Sequence of protein 2:
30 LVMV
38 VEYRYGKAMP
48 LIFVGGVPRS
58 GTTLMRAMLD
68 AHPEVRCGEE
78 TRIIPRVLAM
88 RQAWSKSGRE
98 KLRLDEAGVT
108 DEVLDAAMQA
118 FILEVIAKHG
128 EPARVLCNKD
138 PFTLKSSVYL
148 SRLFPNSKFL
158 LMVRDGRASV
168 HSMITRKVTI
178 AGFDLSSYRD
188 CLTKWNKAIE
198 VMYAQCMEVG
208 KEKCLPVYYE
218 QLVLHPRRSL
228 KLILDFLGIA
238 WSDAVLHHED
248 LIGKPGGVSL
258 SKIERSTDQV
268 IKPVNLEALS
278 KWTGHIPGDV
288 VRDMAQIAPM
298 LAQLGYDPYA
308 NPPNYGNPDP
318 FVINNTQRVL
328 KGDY

Interface contacts:
Residue L99 in protein 2 contacts residue I260 in protein 1 (closest heavy-atom distance 3.9 Å).
Residue R79 in protein 2 contacts residue R100 in protein 1 (closest heavy-atom distance 3.5 Å).
Residue I80 in protein 2 contacts residue M87 in protein 1 (closest heavy-atom distance 3.8 Å).
Residue A114 in protein 2 contacts residue E121 in protein 1 (closest heavy-atom distance 3.7 Å).
Residue A117 in protein 2 contacts residue E121 in protein 1 (closest heavy-atom distance 3.9 Å).
Residue R100 in protein 2 contacts residue R79 in protein 1 (closest heavy-atom distance 3.4 Å).
Residue A104 in protein 2 contacts residue E77 in protein 1 (closest heavy-atom distance 3.2 Å).
Residue A117 in protein 2 is in contact with residue A117 in protein 1 (closest heavy-atom distance 3.8 Å).
Residue E77 in protein 2 is in contact with residue A104 in protein 1 (closest heavy-atom distance 3.1 Å).
Residue R83 in protein 2 contacts residue E97 in protein 1 (closest heavy-atom distance 3.9 Å).
Residue L111 in protein 2 interacts with residue I80 in protein 1 (closest heavy-atom distance 3.5 Å).
Residue E103 in protein 2 is in contact with residue I260 in protein 1 (closest heavy-atom distance 3.7 Å).
Residue F118 in protein 2 is in contact with residue A114 in protein 1 (closest heavy-atom distance 3.4 Å).
Residue I80 in protein 2 contacts residue W91 in protein 1 (closest heavy-atom distance 3.5 Å).
Residue I260 in protein 2 is in contact with residue R100 in protein 1 (closest heavy-atom distance 3.6 Å).
Residue E121 in protein 2 contacts residue A117 in protein 1 (closest heavy-atom distance 3.9 Å).
Residue L101 in protein 2 is in contact with residue T78 in protein 1 (closest heavy-atom distance 3.3 Å).
Residue M87 in protein 2 is in contact with residue M87 in protein 1 (closest heavy-atom distance 3.6 Å).
Residue V122 in protein 2 interacts with residue V110 in protein 1 (closest heavy-atom distance 3.9 Å).
Residue T78 in protein 2 interacts with residue V106 in protein 1 (closest heavy-atom distance 3.8 Å).
Residue W91 in protein 2 is in contact with residue R83 in protein 1 (closest heavy-atom distance 3.4 Å).
Residue A114 in protein 2 is in contact with residue F118 in protein 1 (closest heavy-atom distance 3.6 Å).
Residue A104 in protein 2 is in contact with residue H126 in protein 1 (closest heavy-atom distance 2.8 Å).
Residue E76 in protein 2 contacts residue E103 in protein 1 (closest heavy-atom distance 3.6 Å).
Residue R79 in protein 2 interacts with residue E97 in protein 1 (closest heavy-atom distance 2.9 Å).
Residue A114 in protein 2 contacts residue V122 in protein 1 (closest heavy-atom distance 3.7 Å).
Residue E97 in protein 2 contacts residue R83 in protein 1 (closest heavy-atom distance 2.9 Å).
Residue H126 in protein 2 is in contact with residue G105 in protein 1 (closest heavy-atom distance 3.4 Å).
Residue V106 in protein 2 contacts residue T78 in protein 1 (closest heavy-atom distance 3.9 Å).
Residue A104 in protein 2 contacts residue E76 in protein 1 (closest heavy-atom distance 3.5 Å).
Residue I260 in protein 2 is in contact with residue E103 in protein 1 (closest heavy-atom distance 3.8 Å).
Residue K259 in protein 2 contacts residue E103 in protein 1 (closest heavy-atom distance 3.0 Å).
Residue I260 in protein 2 contacts residue L99 in protein 1 (closest heavy-atom distance 3.8 Å).
Residue E103 in protein 2 interacts with residue S258 in protein 1 (closest heavy-atom distance 3.6 Å).
Residue E76 in protein 2 interacts with residue A104 in protein 1 (closest heavy-atom distance 3.5 Å).
Residue W91 in protein 2 is in contact with residue I80 in protein 1 (closest heavy-atom distance 3.6 Å).
Residue R83 in protein 2 interacts with residue W91 in protein 1 (closest heavy-atom distance 3.9 Å).
Residue S258 in protein 2 interacts with residue E103 in protein 1 (closest heavy-atom distance 3.3 Å).
Residue V106 in protein 2 interacts with residue H126 in protein 1 (closest heavy-atom distance 3.9 Å).
Residue T78 in protein 2 contacts residue L101 in protein 1 (closest heavy-atom distance 3.4 Å).
Residue V122 in protein 2 interacts with residue A114 in protein 1 (closest heavy-atom distance 3.7 Å).
Residue R100 in protein 2 contacts residue I260 in protein 1 (closest heavy-atom distance 3.9 Å).
Residue V106 in protein 2 interacts with residue I80 in protein 1 (closest heavy-atom distance 3.7 Å).
Residue E103 in protein 2 interacts with residue K259 in protein 1 (closest heavy-atom distance 3.3 Å).
Residue V110 in protein 2 contacts residue K125 in protein 1 (closest heavy-atom distance 3.5 Å).
Residue H126 in protein 2 is in contact with residue V110 in protein 1 (closest heavy-atom distance 3.9 Å).
Residue E121 in protein 2 contacts residue A113 in protein 1 (closest heavy-atom distance 3.6 Å).
Residue K125 in protein 2 contacts residue V110 in protein 1 (closest heavy-atom distance 3.5 Å).
Residue A113 in protein 2 is in contact with residue E121 in protein 1 (closest heavy-atom distance 3.6 Å).
Residue E103 in protein 2 interacts with residue E76 in protein 1 (closest heavy-atom distance 3.8 Å).
Residue E121 in protein 2 contacts residue A114 in protein 1 (closest heavy-atom distance 3.7 Å).
Residue G105 in protein 2 is in contact with residue H126 in protein 1 (closest heavy-atom distance 3.4 Å).
Residue H126 in protein 2 contacts residue A104 in protein 1 (closest heavy-atom distance 2.7 Å).
Residue E97 in protein 2 is in contact with residue R79 in protein 1 (closest heavy-atom distance 2.9 Å).
Residue R96 in protein 2 interacts with residue I260 in protein 1 (closest heavy-atom distance 3.9 Å).
Residue H126 in protein 2 interacts with residue V106 in protein 1 (closest heavy-atom distance 3.8 Å).
Residue V84 in protein 2 contacts residue M87 in protein 1 (closest heavy-atom distance 3.8 Å).
Residue L101 in protein 2 is in contact with residue I80 in protein 1 (closest heavy-atom distance 3.8 Å).
Residue R83 in protein 2 is in contact with residue M87 in protein 1 (closest heavy-atom distance 3.9 Å).
Residue F118 in protein 2 interacts with residue F118 in protein 1 (closest heavy-atom distance 3.8 Å).

These two protein chains interact to form a complex.

Sequence of protein 1:
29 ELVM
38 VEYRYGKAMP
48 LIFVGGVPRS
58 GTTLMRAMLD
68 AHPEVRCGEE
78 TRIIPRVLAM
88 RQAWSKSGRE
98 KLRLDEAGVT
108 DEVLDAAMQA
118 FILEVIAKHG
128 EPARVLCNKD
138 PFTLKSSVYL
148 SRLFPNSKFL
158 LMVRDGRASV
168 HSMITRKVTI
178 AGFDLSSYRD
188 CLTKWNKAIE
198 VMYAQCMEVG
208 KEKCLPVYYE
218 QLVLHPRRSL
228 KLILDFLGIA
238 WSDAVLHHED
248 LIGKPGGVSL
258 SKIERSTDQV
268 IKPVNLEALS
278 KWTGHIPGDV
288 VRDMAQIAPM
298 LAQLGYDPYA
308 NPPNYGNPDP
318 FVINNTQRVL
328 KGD